Residue-level contacts at the interface:
Residue M41 in chain B contacts residue R123 in chain A (closest heavy-atom distance 3.6 Å).
Residue Q37 in chain B interacts with residue A122 in chain A (closest heavy-atom distance 4.5 Å).
Residue K34 in chain B contacts residue S120 in chain A (closest heavy-atom distance 4.6 Å).
Residue M41 in chain B contacts residue A122 in chain A (closest heavy-atom distance 3.6 Å).
Residue M41 in chain B interacts with residue E124 in chain A (closest heavy-atom distance 4.3 Å).

This data describes a binding interaction between two proteins.

Sequence of chain B:
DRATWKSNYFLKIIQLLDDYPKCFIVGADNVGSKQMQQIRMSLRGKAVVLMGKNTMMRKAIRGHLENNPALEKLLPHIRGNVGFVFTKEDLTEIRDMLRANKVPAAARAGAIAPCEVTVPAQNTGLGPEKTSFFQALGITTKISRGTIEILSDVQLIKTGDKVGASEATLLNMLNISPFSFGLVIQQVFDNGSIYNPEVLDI

Sequence of chain A:
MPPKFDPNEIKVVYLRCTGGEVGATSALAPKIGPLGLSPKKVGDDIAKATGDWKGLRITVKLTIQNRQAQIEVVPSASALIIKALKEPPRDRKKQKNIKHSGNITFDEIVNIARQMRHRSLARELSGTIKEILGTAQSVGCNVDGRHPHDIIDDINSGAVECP